Sequence of the first protein:
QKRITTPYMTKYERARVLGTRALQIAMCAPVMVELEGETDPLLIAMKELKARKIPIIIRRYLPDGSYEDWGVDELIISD

Sequence of the second protein:
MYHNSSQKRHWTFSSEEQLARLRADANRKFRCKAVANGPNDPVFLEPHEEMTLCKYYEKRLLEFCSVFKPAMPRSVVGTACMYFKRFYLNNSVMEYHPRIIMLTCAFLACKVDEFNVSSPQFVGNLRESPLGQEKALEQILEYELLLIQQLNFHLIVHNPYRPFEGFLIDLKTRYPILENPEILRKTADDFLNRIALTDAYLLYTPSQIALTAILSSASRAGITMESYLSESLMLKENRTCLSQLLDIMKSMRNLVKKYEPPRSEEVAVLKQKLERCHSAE

Contacts between the two chains:
Residue D25 in the second protein contacts residue K101 in the first protein (closest heavy-atom distance 3.5 Å).
Residue R28 in the second protein contacts residue M80 in the first protein (closest heavy-atom distance 3.2 Å).
Residue R28 in the second protein contacts residue V79 in the first protein (closest heavy-atom distance 4.9 Å).
Residue R28 in the second protein contacts residue K101 in the first protein (closest heavy-atom distance 4.5 Å).
Residue R28 in the second protein interacts with residue E82 in the first protein (closest heavy-atom distance 3.4 Å).
Residue R28 in the second protein is in contact with residue V81 in the first protein (closest heavy-atom distance 3.5 Å).

This data describes a binding interaction between two proteins.